These two protein chains interact to form a complex.

Residue-level contacts at the interface:
Residue P235 in chain B contacts residue P282 in chain A (closest heavy-atom distance 3.9 Å).
Residue E216 in chain B is in contact with residue G281 in chain A (closest heavy-atom distance 2.9 Å).
Residue H227 in chain B interacts with residue Y176 in chain A (closest heavy-atom distance 3.9 Å).
Residue V5 in chain B interacts with residue T268 in chain A (closest heavy-atom distance 3.8 Å).
Residue D223 in chain B contacts residue Y176 in chain A (closest heavy-atom distance 3.0 Å).
Residue V5 in chain B contacts residue E270 in chain A (closest heavy-atom distance 3.5 Å).
Residue W10 in chain B interacts with residue R170 in chain A (closest heavy-atom distance 3.6 Å).
Residue F233 in chain B contacts residue P282 in chain A (closest heavy-atom distance 4.1 Å).
Residue R217 in chain B interacts with residue G281 in chain A (closest heavy-atom distance 3.4 Å).
Residue H161 in chain B interacts with residue R284 in chain A (closest heavy-atom distance 3.3 Å).
Residue R9 in chain B interacts with residue E169 in chain A (closest heavy-atom distance 3.3 Å).
Residue G226 in chain B interacts with residue K193 in chain A (closest heavy-atom distance 3.1 Å).
Residue R168 in chain B interacts with residue L287 in chain A (closest heavy-atom distance 3.4 Å).
Residue R3 in chain B interacts with residue T268 in chain A (closest heavy-atom distance 3.3 Å).
Residue V5 in chain B interacts with residue A271 in chain A (closest heavy-atom distance 3.7 Å).
Residue E224 in chain B contacts residue V141 in chain A (closest heavy-atom distance 4.0 Å).
Residue R232 in chain B is in contact with residue P282 in chain A (closest heavy-atom distance 3.4 Å).
Residue H165 in chain B interacts with residue L287 in chain A (closest heavy-atom distance 3.4 Å).
Residue M164 in chain B contacts residue L287 in chain A (closest heavy-atom distance 3.9 Å).
Residue K2 in chain B interacts with residue I269 in chain A (closest heavy-atom distance 3.7 Å).
Residue H161 in chain B contacts residue P286 in chain A (closest heavy-atom distance 3.5 Å).
Residue G225 in chain B contacts residue K193 in chain A (closest heavy-atom distance 3.9 Å).
Residue R285 in chain B contacts residue Q139 in chain A (closest heavy-atom distance 4.0 Å).
Residue R228 in chain B interacts with residue M278 in chain A (closest heavy-atom distance 3.9 Å).
Residue P215 in chain B contacts residue T175 in chain A (closest heavy-atom distance 3.8 Å).
Residue D230 in chain B is in contact with residue V280 in chain A (closest heavy-atom distance 3.4 Å).
Residue H161 in chain B contacts residue R283 in chain A (closest heavy-atom distance 2.9 Å).
Residue I4 in chain B is in contact with residue I269 in chain A (closest heavy-atom distance 3.3 Å).
Residue M1 in chain B is in contact with residue S266 in chain A (closest heavy-atom distance 2.4 Å).
Residue P215 in chain B is in contact with residue Y176 in chain A (closest heavy-atom distance 3.9 Å).
Residue G225 in chain B contacts residue Y176 in chain A (closest heavy-atom distance 4.0 Å).
Residue D160 in chain B interacts with residue P282 in chain A (closest heavy-atom distance 3.6 Å).
Residue R285 in chain B interacts with residue D138 in chain A (closest heavy-atom distance 3.8 Å).
Residue D230 in chain B contacts residue G281 in chain A (closest heavy-atom distance 4.1 Å).
Residue P7 in chain B contacts residue E272 in chain A (closest heavy-atom distance 3.4 Å).
Residue E216 in chain B is in contact with residue V280 in chain A (closest heavy-atom distance 4.0 Å).
Residue R217 in chain B contacts residue P282 in chain A (closest heavy-atom distance 3.4 Å).
Residue P7 in chain B interacts with residue A271 in chain A (closest heavy-atom distance 3.5 Å).
Residue P215 in chain B contacts residue S173 in chain A (closest heavy-atom distance 3.7 Å).
Residue P7 in chain B is in contact with residue E270 in chain A (closest heavy-atom distance 3.4 Å).
Residue E224 in chain B contacts residue A195 in chain A (closest heavy-atom distance 4.1 Å).
Residue V5 in chain B contacts residue I269 in chain A (closest heavy-atom distance 3.1 Å).
Residue G234 in chain B contacts residue P282 in chain A (closest heavy-atom distance 3.6 Å).
Residue R3 in chain B is in contact with residue I269 in chain A (closest heavy-atom distance 3.1 Å).
Residue P235 in chain B interacts with residue R283 in chain A (closest heavy-atom distance 3.3 Å).
Residue E216 in chain B interacts with residue H279 in chain A (closest heavy-atom distance 3.3 Å).
Residue R285 in chain B is in contact with residue V141 in chain A (closest heavy-atom distance 3.4 Å).
Residue W10 in chain B is in contact with residue E169 in chain A (closest heavy-atom distance 2.9 Å).
Residue W10 in chain B interacts with residue S173 in chain A (closest heavy-atom distance 3.7 Å).
Residue D283 in chain B contacts residue K193 in chain A (closest heavy-atom distance 4.0 Å).
Residue G226 in chain B contacts residue T192 in chain A (closest heavy-atom distance 3.5 Å).
Residue P235 in chain B is in contact with residue R284 in chain A (closest heavy-atom distance 3.7 Å).
Residue R9 in chain B interacts with residue H279 in chain A (closest heavy-atom distance 3.7 Å).
Residue P7 in chain B interacts with residue R166 in chain A (closest heavy-atom distance 3.4 Å).
Residue G226 in chain B contacts residue Y176 in chain A (closest heavy-atom distance 3.6 Å).
Residue H161 in chain B contacts residue L287 in chain A (closest heavy-atom distance 3.7 Å).
Residue W10 in chain B is in contact with residue L172 in chain A (closest heavy-atom distance 4.0 Å).
Residue K2 in chain B interacts with residue E267 in chain A (closest heavy-atom distance 3.4 Å).
Residue M1 in chain B contacts residue W304 in chain A (closest heavy-atom distance 3.8 Å).
Residue R228 in chain B interacts with residue V280 in chain A (closest heavy-atom distance 3.6 Å).

Sequence of chain B:
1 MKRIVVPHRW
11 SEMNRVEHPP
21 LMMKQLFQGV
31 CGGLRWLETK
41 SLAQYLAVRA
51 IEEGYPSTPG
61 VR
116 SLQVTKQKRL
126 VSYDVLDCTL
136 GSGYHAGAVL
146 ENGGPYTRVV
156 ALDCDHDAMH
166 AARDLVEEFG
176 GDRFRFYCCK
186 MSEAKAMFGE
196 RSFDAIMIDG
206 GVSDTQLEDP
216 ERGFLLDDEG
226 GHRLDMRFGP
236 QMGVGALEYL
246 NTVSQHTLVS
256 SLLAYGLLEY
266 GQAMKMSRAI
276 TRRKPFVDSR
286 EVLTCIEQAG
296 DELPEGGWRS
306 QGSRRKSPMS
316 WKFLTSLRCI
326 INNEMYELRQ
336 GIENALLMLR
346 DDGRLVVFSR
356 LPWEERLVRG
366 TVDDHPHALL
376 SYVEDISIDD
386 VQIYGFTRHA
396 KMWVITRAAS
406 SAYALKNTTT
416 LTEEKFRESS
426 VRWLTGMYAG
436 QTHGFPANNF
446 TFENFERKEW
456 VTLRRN

Sequence of chain A:
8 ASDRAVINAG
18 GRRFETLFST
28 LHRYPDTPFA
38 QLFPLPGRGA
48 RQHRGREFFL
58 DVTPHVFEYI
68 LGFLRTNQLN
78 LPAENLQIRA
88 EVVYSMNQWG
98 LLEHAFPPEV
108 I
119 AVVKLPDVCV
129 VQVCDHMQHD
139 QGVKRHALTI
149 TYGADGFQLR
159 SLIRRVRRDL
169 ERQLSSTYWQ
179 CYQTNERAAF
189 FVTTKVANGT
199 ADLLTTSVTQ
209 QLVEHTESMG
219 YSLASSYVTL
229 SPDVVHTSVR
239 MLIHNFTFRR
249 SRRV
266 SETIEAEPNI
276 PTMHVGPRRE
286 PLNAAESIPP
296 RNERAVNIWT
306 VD